Sequence of protein 1:
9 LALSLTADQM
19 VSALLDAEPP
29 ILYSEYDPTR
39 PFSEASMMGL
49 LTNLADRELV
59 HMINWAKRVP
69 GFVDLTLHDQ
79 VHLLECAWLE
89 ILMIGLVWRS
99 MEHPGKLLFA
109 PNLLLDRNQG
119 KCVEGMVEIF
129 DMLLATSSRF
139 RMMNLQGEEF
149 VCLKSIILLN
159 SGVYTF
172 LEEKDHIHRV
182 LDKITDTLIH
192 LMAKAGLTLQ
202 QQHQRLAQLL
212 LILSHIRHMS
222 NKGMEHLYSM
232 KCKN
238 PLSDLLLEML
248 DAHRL

These two protein chains interact to form a complex.

Residue-level contacts at the interface:
Residue E83 in protein 1 interacts with residue L5 in protein 2 (closest heavy-atom distance 4.0 Å).
Residue V79 in protein 1 interacts with residue H6 in protein 2 (closest heavy-atom distance 4.0 Å).
Residue L242 in protein 1 interacts with residue L8 in protein 2 (closest heavy-atom distance 4.0 Å).
Residue V79 in protein 1 is in contact with residue L5 in protein 2 (closest heavy-atom distance 4.0 Å).
Residue V58 in protein 1 interacts with residue L8 in protein 2 (closest heavy-atom distance 4.7 Å).
Residue L75 in protein 1 contacts residue Q10 in protein 2 (closest heavy-atom distance 4.1 Å).
Residue F70 in protein 1 contacts residue L9 in protein 2 (closest heavy-atom distance 4.1 Å).
Residue E245 in protein 1 contacts residue H6 in protein 2 (closest heavy-atom distance 4.6 Å).
Residue D241 in protein 1 contacts residue I4 in protein 2 (closest heavy-atom distance 3.6 Å).
Residue I61 in protein 1 is in contact with residue L5 in protein 2 (closest heavy-atom distance 3.6 Å).
Residue V79 in protein 1 contacts residue L9 in protein 2 (closest heavy-atom distance 3.8 Å).
Residue L82 in protein 1 interacts with residue L9 in protein 2 (closest heavy-atom distance 3.9 Å).
Residue K65 in protein 1 interacts with residue L9 in protein 2 (closest heavy-atom distance 3.9 Å).
Residue M246 in protein 1 interacts with residue L5 in protein 2 (closest heavy-atom distance 3.7 Å).
Residue L75 in protein 1 contacts residue H6 in protein 2 (closest heavy-atom distance 3.0 Å).
Residue I61 in protein 1 interacts with residue L8 in protein 2 (closest heavy-atom distance 3.6 Å).
Residue E245 in protein 1 interacts with residue L5 in protein 2 (closest heavy-atom distance 3.0 Å).
Residue L242 in protein 1 is in contact with residue I4 in protein 2 (closest heavy-atom distance 3.5 Å).
Residue L82 in protein 1 interacts with residue L5 in protein 2 (closest heavy-atom distance 3.8 Å).
Residue K65 in protein 1 interacts with residue D11 in protein 2 (closest heavy-atom distance 3.7 Å).
Residue E245 in protein 1 interacts with residue K3 in protein 2 (closest heavy-atom distance 3.2 Å).
Residue I61 in protein 1 interacts with residue L9 in protein 2 (closest heavy-atom distance 3.8 Å).
Residue L242 in protein 1 is in contact with residue L5 in protein 2 (closest heavy-atom distance 3.9 Å).
Residue Q78 in protein 1 interacts with residue L9 in protein 2 (closest heavy-atom distance 3.7 Å).
Residue N62 in protein 1 is in contact with residue L8 in protein 2 (closest heavy-atom distance 4.4 Å).
Residue E245 in protein 1 interacts with residue I4 in protein 2 (closest heavy-atom distance 2.6 Å).
Residue K65 in protein 1 contacts residue L8 in protein 2 (closest heavy-atom distance 3.7 Å).

Sequence of protein 2:
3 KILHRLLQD